Residue-level contacts at the interface:
Residue N371 in protein 2 interacts with residue Q222 in protein 1 (closest heavy-atom distance 3.4 Å).
Residue S372 in protein 2 is in contact with residue Q222 in protein 1 (closest heavy-atom distance 4.9 Å).

These two protein chains interact to form a complex.

Sequence of protein 1:
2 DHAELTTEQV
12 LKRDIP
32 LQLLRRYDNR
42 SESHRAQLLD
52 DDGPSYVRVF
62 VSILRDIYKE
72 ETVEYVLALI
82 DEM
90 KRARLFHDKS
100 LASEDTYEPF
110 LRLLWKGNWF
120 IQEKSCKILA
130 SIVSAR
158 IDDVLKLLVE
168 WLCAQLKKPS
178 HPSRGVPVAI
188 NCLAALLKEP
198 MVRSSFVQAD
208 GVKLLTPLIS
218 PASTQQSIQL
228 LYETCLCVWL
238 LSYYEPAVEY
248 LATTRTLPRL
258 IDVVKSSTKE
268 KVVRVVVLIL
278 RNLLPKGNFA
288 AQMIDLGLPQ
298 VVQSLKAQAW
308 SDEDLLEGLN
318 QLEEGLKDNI

Sequence of protein 2:
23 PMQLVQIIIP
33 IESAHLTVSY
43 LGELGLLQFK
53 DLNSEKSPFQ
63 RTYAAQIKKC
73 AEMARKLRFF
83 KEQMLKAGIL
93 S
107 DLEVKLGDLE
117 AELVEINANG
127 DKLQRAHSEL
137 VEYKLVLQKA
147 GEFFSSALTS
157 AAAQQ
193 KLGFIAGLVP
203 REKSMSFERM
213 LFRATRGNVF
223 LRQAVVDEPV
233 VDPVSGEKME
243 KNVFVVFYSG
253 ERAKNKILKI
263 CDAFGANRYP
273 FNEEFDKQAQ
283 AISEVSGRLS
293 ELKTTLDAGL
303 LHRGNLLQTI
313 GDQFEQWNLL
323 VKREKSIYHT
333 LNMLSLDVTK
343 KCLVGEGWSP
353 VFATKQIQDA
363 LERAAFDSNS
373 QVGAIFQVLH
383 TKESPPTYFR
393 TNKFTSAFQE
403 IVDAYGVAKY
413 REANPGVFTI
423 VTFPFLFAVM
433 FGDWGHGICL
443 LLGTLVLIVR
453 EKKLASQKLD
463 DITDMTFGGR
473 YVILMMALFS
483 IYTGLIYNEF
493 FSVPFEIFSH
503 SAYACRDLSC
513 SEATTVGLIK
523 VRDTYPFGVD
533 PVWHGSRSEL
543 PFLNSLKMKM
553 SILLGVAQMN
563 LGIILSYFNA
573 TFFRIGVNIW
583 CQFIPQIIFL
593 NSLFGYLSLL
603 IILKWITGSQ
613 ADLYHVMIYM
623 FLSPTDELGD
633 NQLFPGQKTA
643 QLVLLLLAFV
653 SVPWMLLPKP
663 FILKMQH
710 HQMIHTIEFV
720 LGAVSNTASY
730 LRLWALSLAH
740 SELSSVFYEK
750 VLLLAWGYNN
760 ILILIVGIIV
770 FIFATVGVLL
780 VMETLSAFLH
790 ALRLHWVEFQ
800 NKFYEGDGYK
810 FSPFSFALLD